Sequence of the second protein:
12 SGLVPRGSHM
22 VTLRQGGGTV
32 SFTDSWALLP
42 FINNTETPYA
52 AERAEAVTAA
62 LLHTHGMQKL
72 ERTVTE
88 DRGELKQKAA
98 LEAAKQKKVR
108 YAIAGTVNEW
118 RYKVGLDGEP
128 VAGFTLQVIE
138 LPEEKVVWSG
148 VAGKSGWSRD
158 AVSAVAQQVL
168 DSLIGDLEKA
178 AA

This data describes a binding interaction between two proteins.

Residue-level contacts at the interface:
Residue Q134 in the second protein is in contact with residue Q26 in the first protein (closest heavy-atom distance 2.7 Å).
Residue T132 in the second protein contacts residue L24 in the first protein (closest heavy-atom distance 4.7 Å).
Residue L24 in the second protein contacts residue Q134 in the first protein (closest heavy-atom distance 4.2 Å).
Residue V22 in the second protein is in contact with residue V148 in the first protein (closest heavy-atom distance 3.8 Å).
Residue V148 in the second protein interacts with residue V22 in the first protein (closest heavy-atom distance 4.7 Å).
Residue V22 in the second protein contacts residue V22 in the first protein (closest heavy-atom distance 3.6 Å).
Residue Q26 in the second protein contacts residue Q134 in the first protein (closest heavy-atom distance 3.6 Å).
Residue V143 in the second protein is in contact with residue Q26 in the first protein (closest heavy-atom distance 4.6 Å).
Residue H20 in the second protein contacts residue H20 in the first protein (closest heavy-atom distance 4.4 Å).

Sequence of the first protein:
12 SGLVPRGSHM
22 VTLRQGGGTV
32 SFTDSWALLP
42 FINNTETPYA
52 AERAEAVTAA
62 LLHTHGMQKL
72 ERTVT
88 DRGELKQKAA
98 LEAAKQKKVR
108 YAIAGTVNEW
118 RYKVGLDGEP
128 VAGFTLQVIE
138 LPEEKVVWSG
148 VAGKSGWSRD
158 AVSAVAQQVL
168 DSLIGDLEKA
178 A